Sequence of the first protein:
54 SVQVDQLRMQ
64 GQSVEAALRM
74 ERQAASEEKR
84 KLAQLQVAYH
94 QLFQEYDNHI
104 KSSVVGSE

The following describes two proteins that form a bound complex.

Contacts between the two chains:
Residue S106 in the second protein is in contact with residue H102 in the first protein (closest heavy-atom distance 4.9 Å).
Residue I103 in the second protein is in contact with residue H102 in the first protein (closest heavy-atom distance 4.2 Å).
Residue Q89 in the second protein interacts with residue L88 in the first protein (closest heavy-atom distance 3.5 Å).
Residue L85 in the second protein interacts with residue L88 in the first protein (closest heavy-atom distance 3.7 Å).
Residue H102 in the second protein is in contact with residue Y99 in the first protein (closest heavy-atom distance 3.9 Å).
Residue K84 in the second protein contacts residue L85 in the first protein (closest heavy-atom distance 4.6 Å).
Residue L88 in the second protein interacts with residue Q89 in the first protein (closest heavy-atom distance 3.6 Å).
Residue Y92 in the second protein interacts with residue L88 in the first protein (closest heavy-atom distance 3.7 Å).
Residue H53 in the second protein contacts residue Q56 in the first protein (closest heavy-atom distance 4.7 Å).
Residue A78 in the second protein interacts with residue E74 in the first protein (closest heavy-atom distance 4.2 Å).
Residue Q89 in the second protein interacts with residue K84 in the first protein (closest heavy-atom distance 4.5 Å).
Residue Y99 in the second protein interacts with residue E98 in the first protein (closest heavy-atom distance 2.9 Å).
Residue A91 in the second protein is in contact with residue Y92 in the first protein (closest heavy-atom distance 3.2 Å).
Residue Y99 in the second protein contacts residue L95 in the first protein (closest heavy-atom distance 3.4 Å).
Residue A70 in the second protein is in contact with residue L71 in the first protein (closest heavy-atom distance 4.2 Å).
Residue E74 in the second protein is in contact with residue A78 in the first protein (closest heavy-atom distance 3.7 Å).
Residue Y92 in the second protein is in contact with residue A91 in the first protein (closest heavy-atom distance 3.5 Å).
Residue L85 in the second protein is in contact with residue E81 in the first protein (closest heavy-atom distance 3.7 Å).
Residue F96 in the second protein is in contact with residue L95 in the first protein (closest heavy-atom distance 3.8 Å).
Residue E68 in the second protein interacts with residue V67 in the first protein (closest heavy-atom distance 4.1 Å).
Residue V67 in the second protein interacts with residue E68 in the first protein (closest heavy-atom distance 3.9 Å).
Residue L95 in the second protein contacts residue Y99 in the first protein (closest heavy-atom distance 3.5 Å).
Residue E74 in the second protein is in contact with residue L71 in the first protein (closest heavy-atom distance 4.2 Å).
Residue R61 in the second protein interacts with residue L60 in the first protein (closest heavy-atom distance 4.5 Å).
Residue E98 in the second protein interacts with residue Y99 in the first protein (closest heavy-atom distance 2.8 Å).
Residue L85 in the second protein contacts residue K84 in the first protein (closest heavy-atom distance 3.6 Å).
Residue L71 in the second protein is in contact with residue V67 in the first protein (closest heavy-atom distance 4.6 Å).
Residue R75 in the second protein contacts residue A70 in the first protein (closest heavy-atom distance 4.8 Å).
Residue V67 in the second protein contacts residue V67 in the first protein (closest heavy-atom distance 3.7 Å).
Residue L88 in the second protein interacts with residue Y92 in the first protein (closest heavy-atom distance 3.8 Å).
Residue Y92 in the second protein interacts with residue Y92 in the first protein (closest heavy-atom distance 3.5 Å).
Residue L95 in the second protein contacts residue F96 in the first protein (closest heavy-atom distance 3.8 Å).
Residue E81 in the second protein is in contact with residue K82 in the first protein (closest heavy-atom distance 4.6 Å).
Residue H102 in the second protein contacts residue I103 in the first protein (closest heavy-atom distance 4.1 Å).
Residue H53 in the second protein interacts with residue V57 in the first protein (closest heavy-atom distance 4.3 Å).
Residue L60 in the second protein interacts with residue L60 in the first protein (closest heavy-atom distance 3.8 Å).
Residue L88 in the second protein interacts with residue L85 in the first protein (closest heavy-atom distance 3.7 Å).
Residue H53 in the second protein is in contact with residue S54 in the first protein (closest heavy-atom distance 3.9 Å).
Residue Y99 in the second protein interacts with residue H102 in the first protein (closest heavy-atom distance 3.8 Å).
Residue E74 in the second protein is in contact with residue R75 in the first protein (closest heavy-atom distance 3.2 Å).
Residue L95 in the second protein is in contact with residue Y92 in the first protein (closest heavy-atom distance 4.0 Å).
Residue L95 in the second protein contacts residue L95 in the first protein (closest heavy-atom distance 3.6 Å).
Residue Y99 in the second protein is in contact with residue Y99 in the first protein (closest heavy-atom distance 3.7 Å).
Residue H102 in the second protein contacts residue H102 in the first protein (closest heavy-atom distance 3.9 Å).
Residue L71 in the second protein is in contact with residue L71 in the first protein (closest heavy-atom distance 3.8 Å).
Residue L85 in the second protein interacts with residue L85 in the first protein (closest heavy-atom distance 3.7 Å).
Residue V57 in the second protein is in contact with residue L60 in the first protein (closest heavy-atom distance 4.6 Å).
Residue L88 in the second protein contacts residue L88 in the first protein (closest heavy-atom distance 3.5 Å).
Residue E74 in the second protein is in contact with residue E74 in the first protein (closest heavy-atom distance 3.4 Å).
Residue R75 in the second protein is in contact with residue E74 in the first protein (closest heavy-atom distance 4.0 Å).
Residue Y92 in the second protein interacts with residue L95 in the first protein (closest heavy-atom distance 3.7 Å).
Residue V67 in the second protein contacts residue L71 in the first protein (closest heavy-atom distance 3.7 Å).
Residue V57 in the second protein is in contact with residue Q56 in the first protein (closest heavy-atom distance 3.5 Å).
Residue E81 in the second protein contacts residue L85 in the first protein (closest heavy-atom distance 4.0 Å).

Sequence of the second protein:
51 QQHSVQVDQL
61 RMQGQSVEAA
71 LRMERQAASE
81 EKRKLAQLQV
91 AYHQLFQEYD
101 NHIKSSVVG